Sequence of the first protein:
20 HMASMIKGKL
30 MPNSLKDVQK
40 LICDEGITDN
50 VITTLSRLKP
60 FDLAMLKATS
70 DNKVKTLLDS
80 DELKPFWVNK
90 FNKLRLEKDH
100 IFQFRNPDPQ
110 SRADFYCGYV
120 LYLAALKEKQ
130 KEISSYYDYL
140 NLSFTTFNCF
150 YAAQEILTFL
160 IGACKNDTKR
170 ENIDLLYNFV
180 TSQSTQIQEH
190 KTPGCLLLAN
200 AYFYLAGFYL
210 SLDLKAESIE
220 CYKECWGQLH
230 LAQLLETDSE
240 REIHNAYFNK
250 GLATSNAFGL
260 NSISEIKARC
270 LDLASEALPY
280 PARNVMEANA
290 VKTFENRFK

Contacts between the two chains:
Residue N177 in the first protein is in contact with residue N32 in the second protein (closest heavy-atom distance 2.2 Å).
Residue L174 in the first protein contacts residue I25 in the second protein (closest heavy-atom distance 3.8 Å).
Residue D137 in the first protein contacts residue K26 in the second protein (closest heavy-atom distance 3.9 Å).
Residue M21 in the first protein contacts residue L175 in the second protein (closest heavy-atom distance 3.7 Å).
Residue N140 in the first protein contacts residue M24 in the second protein (closest heavy-atom distance 2.8 Å).
Residue T180 in the first protein interacts with residue N32 in the second protein (closest heavy-atom distance 3.4 Å).
Residue S181 in the first protein contacts residue L29 in the second protein (closest heavy-atom distance 3.0 Å).
Residue C163 in the first protein is in contact with residue M21 in the second protein (closest heavy-atom distance 3.4 Å).
Residue F158 in the first protein interacts with residue H20 in the second protein (closest heavy-atom distance 3.9 Å).
Residue K26 in the first protein is in contact with residue N140 in the second protein (closest heavy-atom distance 3.3 Å).
Residue M24 in the first protein interacts with residue L159 in the second protein (closest heavy-atom distance 3.9 Å).
Residue N171 in the first protein is in contact with residue M21 in the second protein (closest heavy-atom distance 3.1 Å).
Residue F143 in the first protein is in contact with residue K28 in the second protein (closest heavy-atom distance 3.5 Å).
Residue Y136 in the first protein contacts residue S23 in the second protein (closest heavy-atom distance 3.2 Å).
Residue Y176 in the first protein contacts residue K35 in the second protein (closest heavy-atom distance 3.8 Å).
Residue L159 in the first protein interacts with residue M21 in the second protein (closest heavy-atom distance 4.0 Å).
Residue L174 in the first protein interacts with residue M21 in the second protein (closest heavy-atom distance 3.2 Å).
Residue K26 in the first protein interacts with residue D137 in the second protein (closest heavy-atom distance 2.8 Å).
Residue L159 in the first protein contacts residue I25 in the second protein (closest heavy-atom distance 3.7 Å).
Residue K35 in the first protein is in contact with residue T180 in the second protein (closest heavy-atom distance 3.6 Å).
Residue M24 in the first protein contacts residue F158 in the second protein (closest heavy-atom distance 3.6 Å).
Residue L139 in the first protein contacts residue M24 in the second protein (closest heavy-atom distance 3.2 Å).
Residue R296 in the first protein interacts with residue C42 in the second protein (closest heavy-atom distance 3.7 Å).
Residue I25 in the first protein is in contact with residue L174 in the second protein (closest heavy-atom distance 3.6 Å).
Residue M24 in the first protein interacts with residue L139 in the second protein (closest heavy-atom distance 3.9 Å).
Residue Q185 in the first protein contacts residue D70 in the second protein (closest heavy-atom distance 3.6 Å).
Residue N32 in the first protein contacts residue N177 in the second protein (closest heavy-atom distance 3.1 Å).
Residue T180 in the first protein interacts with residue K35 in the second protein (closest heavy-atom distance 3.9 Å).
Residue M21 in the first protein contacts residue A162 in the second protein (closest heavy-atom distance 3.4 Å).
Residue L29 in the first protein contacts residue Q182 in the second protein (closest heavy-atom distance 3.7 Å).
Residue L29 in the first protein interacts with residue N177 in the second protein (closest heavy-atom distance 3.8 Å).
Residue M21 in the first protein is in contact with residue C163 in the second protein (closest heavy-atom distance 3.9 Å).
Residue A162 in the first protein is in contact with residue M21 in the second protein (closest heavy-atom distance 3.1 Å).
Residue Y135 in the first protein contacts residue M24 in the second protein (closest heavy-atom distance 3.4 Å).
Residue D70 in the first protein interacts with residue T184 in the second protein (closest heavy-atom distance 3.2 Å).
Residue F158 in the first protein interacts with residue M24 in the second protein (closest heavy-atom distance 3.6 Å).
Residue N140 in the first protein contacts residue K26 in the second protein (closest heavy-atom distance 2.8 Å).
Residue M21 in the first protein interacts with residue L174 in the second protein (closest heavy-atom distance 3.3 Å).
Residue I25 in the first protein contacts residue F178 in the second protein (closest heavy-atom distance 3.9 Å).
Residue L29 in the first protein is in contact with residue F178 in the second protein (closest heavy-atom distance 3.6 Å).
Residue L29 in the first protein contacts residue S181 in the second protein (closest heavy-atom distance 3.3 Å).
Residue Q182 in the first protein is in contact with residue K28 in the second protein (closest heavy-atom distance 3.0 Å).
Residue M21 in the first protein interacts with residue N171 in the second protein (closest heavy-atom distance 3.5 Å).
Residue M24 in the first protein contacts residue N140 in the second protein (closest heavy-atom distance 3.0 Å).
Residue S181 in the first protein interacts with residue N32 in the second protein (closest heavy-atom distance 3.8 Å).
Residue M21 in the first protein is in contact with residue L159 in the second protein (closest heavy-atom distance 3.8 Å).
Residue Y136 in the first protein contacts residue M24 in the second protein (closest heavy-atom distance 4.0 Å).
Residue S181 in the first protein contacts residue M30 in the second protein (closest heavy-atom distance 3.1 Å).
Residue T184 in the first protein interacts with residue Q38 in the second protein (closest heavy-atom distance 3.4 Å).
Residue T144 in the first protein contacts residue K28 in the second protein (closest heavy-atom distance 3.7 Å).
Residue F178 in the first protein interacts with residue I25 in the second protein (closest heavy-atom distance 3.7 Å).
Residue S23 in the first protein contacts residue Y136 in the second protein (closest heavy-atom distance 3.2 Å).
Residue F178 in the first protein is in contact with residue L29 in the second protein (closest heavy-atom distance 3.7 Å).
Residue N177 in the first protein interacts with residue L29 in the second protein (closest heavy-atom distance 3.4 Å).
Residue M24 in the first protein interacts with residue Y135 in the second protein (closest heavy-atom distance 3.4 Å).
Residue E188 in the first protein contacts residue K72 in the second protein (closest heavy-atom distance 2.7 Å).
Residue K26 in the first protein is in contact with residue G27 in the second protein (closest heavy-atom distance 3.9 Å).
Residue T184 in the first protein is in contact with residue D70 in the second protein (closest heavy-atom distance 3.4 Å).
Residue K26 in the first protein interacts with residue K26 in the second protein (closest heavy-atom distance 3.7 Å).
Residue I155 in the first protein is in contact with residue M24 in the second protein (closest heavy-atom distance 3.7 Å).

Sequence of the second protein:
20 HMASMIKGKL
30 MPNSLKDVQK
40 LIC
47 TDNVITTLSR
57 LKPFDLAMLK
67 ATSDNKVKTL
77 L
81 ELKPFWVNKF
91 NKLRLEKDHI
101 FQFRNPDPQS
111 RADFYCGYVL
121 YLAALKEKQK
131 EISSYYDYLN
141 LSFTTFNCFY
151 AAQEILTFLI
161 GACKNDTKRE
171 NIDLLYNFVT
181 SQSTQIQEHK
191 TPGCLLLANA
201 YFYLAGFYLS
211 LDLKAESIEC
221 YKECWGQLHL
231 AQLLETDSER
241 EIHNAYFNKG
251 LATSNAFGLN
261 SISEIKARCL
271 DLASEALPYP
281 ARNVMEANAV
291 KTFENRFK

The following describes two proteins that form a bound complex.